Sequence of protein 1:
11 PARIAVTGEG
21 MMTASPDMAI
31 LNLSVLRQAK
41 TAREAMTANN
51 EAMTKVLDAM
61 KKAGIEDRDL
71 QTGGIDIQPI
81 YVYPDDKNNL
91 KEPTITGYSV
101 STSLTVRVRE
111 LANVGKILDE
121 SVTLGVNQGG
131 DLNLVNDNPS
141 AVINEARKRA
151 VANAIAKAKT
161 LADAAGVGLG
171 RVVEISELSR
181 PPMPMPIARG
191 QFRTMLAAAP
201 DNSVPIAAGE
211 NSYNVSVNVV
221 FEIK

Interface contacts:
Residue V173 in protein 1 interacts with residue A12 in protein 2 (closest heavy-atom distance 2.8 Å).
Residue D76 in protein 1 is in contact with residue L132 in protein 2 (closest heavy-atom distance 3.2 Å).
Residue P184 in protein 1 interacts with residue A197 in protein 2 (closest heavy-atom distance 3.2 Å).
Residue V173 in protein 1 contacts residue R13 in protein 2 (closest heavy-atom distance 3.4 Å).
Residue Y98 in protein 1 contacts residue V122 in protein 2 (closest heavy-atom distance 3.5 Å).
Residue E174 in protein 1 interacts with residue R13 in protein 2 (closest heavy-atom distance 3.2 Å).
Residue M183 in protein 1 contacts residue R193 in protein 2 (closest heavy-atom distance 3.4 Å).
Residue D137 in protein 1 interacts with residue N202 in protein 2 (closest heavy-atom distance 3.7 Å).
Residue I175 in protein 1 is in contact with residue I14 in protein 2 (closest heavy-atom distance 3.1 Å).
Residue I77 in protein 1 interacts with residue L118 in protein 2 (closest heavy-atom distance 3.7 Å).
Residue T105 in protein 1 contacts residue I206 in protein 2 (closest heavy-atom distance 2.8 Å).
Residue G74 in protein 1 interacts with residue G209 in protein 2 (closest heavy-atom distance 3.2 Å).
Residue R43 in protein 1 contacts residue G115 in protein 2 (closest heavy-atom distance 3.9 Å).
Residue E177 in protein 1 contacts residue A15 in protein 2 (closest heavy-atom distance 3.0 Å).
Residue N138 in protein 1 interacts with residue N202 in protein 2 (closest heavy-atom distance 3.3 Å).
Residue G74 in protein 1 contacts residue A208 in protein 2 (closest heavy-atom distance 3.3 Å).
Residue V172 in protein 1 contacts residue I223 in protein 2 (closest heavy-atom distance 3.8 Å).
Residue R107 in protein 1 contacts residue S203 in protein 2 (closest heavy-atom distance 2.8 Å).
Residue I175 in protein 1 interacts with residue A15 in protein 2 (closest heavy-atom distance 3.0 Å).
Residue Q71 in protein 1 is in contact with residue P205 in protein 2 (closest heavy-atom distance 3.3 Å).
Residue R107 in protein 1 interacts with residue P205 in protein 2 (closest heavy-atom distance 3.1 Å).
Residue P139 in protein 1 contacts residue D201 in protein 2 (closest heavy-atom distance 3.1 Å).
Residue I77 in protein 1 is in contact with residue L132 in protein 2 (closest heavy-atom distance 3.2 Å).
Residue P186 in protein 1 contacts residue R193 in protein 2 (closest heavy-atom distance 3.9 Å).
Residue S103 in protein 1 contacts residue A208 in protein 2 (closest heavy-atom distance 2.4 Å).
Residue S179 in protein 1 is in contact with residue T17 in protein 2 (closest heavy-atom distance 3.7 Å).
Residue R68 in protein 1 interacts with residue P205 in protein 2 (closest heavy-atom distance 3.4 Å).
Residue P184 in protein 1 interacts with residue R193 in protein 2 (closest heavy-atom distance 3.1 Å).
Residue I95 in protein 1 interacts with residue Q128 in protein 2 (closest heavy-atom distance 2.8 Å).
Residue S176 in protein 1 is in contact with residue A15 in protein 2 (closest heavy-atom distance 3.2 Å).
Residue P181 in protein 1 is in contact with residue E19 in protein 2 (closest heavy-atom distance 2.6 Å).
Residue R107 in protein 1 is in contact with residue V204 in protein 2 (closest heavy-atom distance 3.9 Å).
Residue V151 in protein 1 interacts with residue L161 in protein 2 (closest heavy-atom distance 3.5 Å).
Residue I75 in protein 1 is in contact with residue L134 in protein 2 (closest heavy-atom distance 2.9 Å).
Residue E177 in protein 1 contacts residue V16 in protein 2 (closest heavy-atom distance 3.3 Å).
Residue G74 in protein 1 is in contact with residue P26 in protein 2 (closest heavy-atom distance 3.9 Å).
Residue L178 in protein 1 contacts residue A15 in protein 2 (closest heavy-atom distance 3.7 Å).
Residue Q71 in protein 1 contacts residue V204 in protein 2 (closest heavy-atom distance 3.6 Å).
Residue D137 in protein 1 is in contact with residue D201 in protein 2 (closest heavy-atom distance 3.6 Å).
Residue V151 in protein 1 is in contact with residue A164 in protein 2 (closest heavy-atom distance 3.8 Å).
Residue R43 in protein 1 contacts residue D119 in protein 2 (closest heavy-atom distance 2.5 Å).
Residue T105 in protein 1 interacts with residue A207 in protein 2 (closest heavy-atom distance 3.0 Å).
Residue T41 in protein 1 is in contact with residue D119 in protein 2 (closest heavy-atom distance 2.8 Å).
Residue M46 in protein 1 is in contact with residue G115 in protein 2 (closest heavy-atom distance 3.3 Å).
Residue A42 in protein 1 is in contact with residue L118 in protein 2 (closest heavy-atom distance 3.4 Å).
Residue E177 in protein 1 contacts residue T17 in protein 2 (closest heavy-atom distance 3.3 Å).
Residue L178 in protein 1 contacts residue T17 in protein 2 (closest heavy-atom distance 3.3 Å).
Residue L178 in protein 1 is in contact with residue V16 in protein 2 (closest heavy-atom distance 3.4 Å).
Residue I175 in protein 1 is in contact with residue A165 in protein 2 (closest heavy-atom distance 3.8 Å).
Residue A42 in protein 1 contacts residue D119 in protein 2 (closest heavy-atom distance 2.7 Å).
Residue R147 in protein 1 contacts residue K157 in protein 2 (closest heavy-atom distance 3.4 Å).
Residue N138 in protein 1 is in contact with residue D201 in protein 2 (closest heavy-atom distance 3.1 Å).
Residue I175 in protein 1 interacts with residue R13 in protein 2 (closest heavy-atom distance 3.3 Å).
Residue S140 in protein 1 interacts with residue D201 in protein 2 (closest heavy-atom distance 3.1 Å).
Residue R43 in protein 1 contacts residue K116 in protein 2 (closest heavy-atom distance 3.8 Å).
Residue G73 in protein 1 is in contact with residue A208 in protein 2 (closest heavy-atom distance 3.4 Å).
Residue E177 in protein 1 is in contact with residue K157 in protein 2 (closest heavy-atom distance 3.4 Å).
Residue M46 in protein 1 contacts residue L111 in protein 2 (closest heavy-atom distance 3.5 Å).
Residue R147 in protein 1 interacts with residue T160 in protein 2 (closest heavy-atom distance 3.5 Å).
Residue N144 in protein 1 is in contact with residue T160 in protein 2 (closest heavy-atom distance 3.2 Å).

Sequence of protein 2:
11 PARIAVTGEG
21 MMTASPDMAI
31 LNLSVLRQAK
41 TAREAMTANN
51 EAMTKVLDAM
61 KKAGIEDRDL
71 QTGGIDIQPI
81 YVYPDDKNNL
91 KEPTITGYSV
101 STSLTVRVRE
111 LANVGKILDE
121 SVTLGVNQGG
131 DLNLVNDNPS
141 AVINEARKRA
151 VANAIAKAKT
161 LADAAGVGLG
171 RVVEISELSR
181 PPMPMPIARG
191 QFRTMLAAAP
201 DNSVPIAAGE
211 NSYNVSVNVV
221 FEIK

These two protein chains interact to form a complex.